This data describes a binding interaction between two proteins.

Sequence of the first protein:
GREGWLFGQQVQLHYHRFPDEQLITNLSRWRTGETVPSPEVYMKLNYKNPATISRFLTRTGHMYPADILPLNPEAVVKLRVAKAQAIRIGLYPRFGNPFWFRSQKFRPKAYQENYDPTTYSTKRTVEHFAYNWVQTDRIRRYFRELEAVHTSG

Contacts between the two chains:
Residue W461 in the second protein interacts with residue A189 in the first protein (closest heavy-atom distance 3.7 Å).
Residue V415 in the second protein contacts residue Y68 in the first protein (closest heavy-atom distance 4.1 Å).
Residue V481 in the second protein interacts with residue A189 in the first protein (closest heavy-atom distance 3.9 Å).
Residue A488 in the second protein interacts with residue Y190 in the first protein (closest heavy-atom distance 3.5 Å).
Residue D421 in the second protein interacts with residue W58 in the first protein (closest heavy-atom distance 3.6 Å).
Residue V484 in the second protein interacts with residue A189 in the first protein (closest heavy-atom distance 3.3 Å).
Residue A442 in the second protein contacts residue R181 in the first protein (closest heavy-atom distance 3.8 Å).
Residue E411 in the second protein interacts with residue R70 in the first protein (closest heavy-atom distance 4.0 Å).
Residue G414 in the second protein contacts residue R70 in the first protein (closest heavy-atom distance 3.4 Å).
Residue S447 in the second protein is in contact with residue R70 in the first protein (closest heavy-atom distance 3.5 Å).
Residue D445 in the second protein is in contact with residue P187 in the first protein (closest heavy-atom distance 3.0 Å).
Residue Q485 in the second protein interacts with residue K188 in the first protein (closest heavy-atom distance 2.6 Å).
Residue D456 in the second protein contacts residue W212 in the first protein (closest heavy-atom distance 4.1 Å).
Residue L465 in the second protein is in contact with residue N211 in the first protein (closest heavy-atom distance 3.5 Å).
Residue P443 in the second protein interacts with residue R186 in the first protein (closest heavy-atom distance 3.5 Å).
Residue K489 in the second protein contacts residue E192 in the first protein (closest heavy-atom distance 3.8 Å).
Residue G414 in the second protein is in contact with residue Y68 in the first protein (closest heavy-atom distance 3.3 Å).
Residue T450 in the second protein is in contact with residue Y68 in the first protein (closest heavy-atom distance 2.4 Å).
Residue V484 in the second protein interacts with residue Y190 in the first protein (closest heavy-atom distance 4.1 Å).
Residue K492 in the second protein contacts residue E192 in the first protein (closest heavy-atom distance 3.3 Å).
Residue A442 in the second protein contacts residue R186 in the first protein (closest heavy-atom distance 2.4 Å).
Residue L465 in the second protein contacts residue W212 in the first protein (closest heavy-atom distance 3.6 Å).
Residue D421 in the second protein contacts residue R55 in the first protein (closest heavy-atom distance 3.8 Å).
Residue G413 in the second protein interacts with residue H69 in the first protein (closest heavy-atom distance 3.9 Å).
Residue Q485 in the second protein is in contact with residue Q191 in the first protein (closest heavy-atom distance 2.5 Å).
Residue W444 in the second protein contacts residue K188 in the first protein (closest heavy-atom distance 3.9 Å).
Residue R351 in the second protein is in contact with residue G54 in the first protein (closest heavy-atom distance 3.0 Å).
Residue S419 in the second protein is in contact with residue R217 in the first protein (closest heavy-atom distance 3.0 Å).
Residue W444 in the second protein contacts residue P187 in the first protein (closest heavy-atom distance 3.3 Å).
Residue P439 in the second protein is in contact with residue R181 in the first protein (closest heavy-atom distance 3.4 Å).
Residue N420 in the second protein interacts with residue R217 in the first protein (closest heavy-atom distance 3.4 Å).
Residue N350 in the second protein contacts residue E56 in the first protein (closest heavy-atom distance 3.2 Å).
Residue E448 in the second protein contacts residue K188 in the first protein (closest heavy-atom distance 3.8 Å).
Residue Q485 in the second protein is in contact with residue Y190 in the first protein (closest heavy-atom distance 4.2 Å).
Residue D445 in the second protein interacts with residue K188 in the first protein (closest heavy-atom distance 3.4 Å).
Residue M409 in the second protein contacts residue R181 in the first protein (closest heavy-atom distance 3.9 Å).
Residue W461 in the second protein interacts with residue Y190 in the first protein (closest heavy-atom distance 3.6 Å).
Residue S316 in the second protein is in contact with residue F60 in the first protein (closest heavy-atom distance 3.2 Å).
Residue S454 in the second protein contacts residue V213 in the first protein (closest heavy-atom distance 3.8 Å).
Residue G413 in the second protein interacts with residue Y68 in the first protein (closest heavy-atom distance 3.6 Å).
Residue Q485 in the second protein contacts residue A189 in the first protein (closest heavy-atom distance 2.9 Å).
Residue D458 in the second protein is in contact with residue W212 in the first protein (closest heavy-atom distance 2.5 Å).
Residue A442 in the second protein contacts residue F180 in the first protein (closest heavy-atom distance 3.4 Å).
Residue S316 in the second protein interacts with residue E56 in the first protein (closest heavy-atom distance 3.1 Å).
Residue M409 in the second protein contacts residue R186 in the first protein (closest heavy-atom distance 3.9 Å).
Residue E411 in the second protein interacts with residue K184 in the first protein (closest heavy-atom distance 2.6 Å).
Residue I361 in the second protein contacts residue E56 in the first protein (closest heavy-atom distance 4.1 Å).
Residue E347 in the second protein interacts with residue G57 in the first protein (closest heavy-atom distance 3.5 Å).
Residue P443 in the second protein is in contact with residue P187 in the first protein (closest heavy-atom distance 3.6 Å).
Residue S316 in the second protein contacts residue G57 in the first protein (closest heavy-atom distance 3.3 Å).
Residue G349 in the second protein interacts with residue E56 in the first protein (closest heavy-atom distance 4.1 Å).
Residue R407 in the second protein interacts with residue P72 in the first protein (closest heavy-atom distance 3.8 Å).
Residue D421 in the second protein interacts with residue R217 in the first protein (closest heavy-atom distance 2.5 Å).
Residue P443 in the second protein interacts with residue F180 in the first protein (closest heavy-atom distance 3.6 Å).
Residue G413 in the second protein contacts residue R70 in the first protein (closest heavy-atom distance 3.4 Å).
Residue D445 in the second protein contacts residue R186 in the first protein (closest heavy-atom distance 3.1 Å).
Residue W444 in the second protein is in contact with residue R186 in the first protein (closest heavy-atom distance 3.9 Å).
Residue R407 in the second protein interacts with residue F71 in the first protein (closest heavy-atom distance 3.8 Å).
Residue P412 in the second protein contacts residue R70 in the first protein (closest heavy-atom distance 3.8 Å).
Residue V452 in the second protein contacts residue V213 in the first protein (closest heavy-atom distance 4.1 Å).

Sequence of the second protein:
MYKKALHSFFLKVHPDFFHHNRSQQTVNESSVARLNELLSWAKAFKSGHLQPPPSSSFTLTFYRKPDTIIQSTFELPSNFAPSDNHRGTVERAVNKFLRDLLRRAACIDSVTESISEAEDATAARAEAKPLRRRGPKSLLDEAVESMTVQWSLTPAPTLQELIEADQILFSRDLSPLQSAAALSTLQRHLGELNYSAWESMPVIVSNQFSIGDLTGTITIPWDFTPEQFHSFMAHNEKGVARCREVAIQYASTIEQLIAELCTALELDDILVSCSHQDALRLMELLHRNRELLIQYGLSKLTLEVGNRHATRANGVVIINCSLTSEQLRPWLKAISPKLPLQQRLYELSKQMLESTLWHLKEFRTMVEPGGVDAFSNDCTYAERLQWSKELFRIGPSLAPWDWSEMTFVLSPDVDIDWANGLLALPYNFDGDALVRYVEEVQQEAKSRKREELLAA